These two protein chains interact to form a complex.

Sequence of chain B:
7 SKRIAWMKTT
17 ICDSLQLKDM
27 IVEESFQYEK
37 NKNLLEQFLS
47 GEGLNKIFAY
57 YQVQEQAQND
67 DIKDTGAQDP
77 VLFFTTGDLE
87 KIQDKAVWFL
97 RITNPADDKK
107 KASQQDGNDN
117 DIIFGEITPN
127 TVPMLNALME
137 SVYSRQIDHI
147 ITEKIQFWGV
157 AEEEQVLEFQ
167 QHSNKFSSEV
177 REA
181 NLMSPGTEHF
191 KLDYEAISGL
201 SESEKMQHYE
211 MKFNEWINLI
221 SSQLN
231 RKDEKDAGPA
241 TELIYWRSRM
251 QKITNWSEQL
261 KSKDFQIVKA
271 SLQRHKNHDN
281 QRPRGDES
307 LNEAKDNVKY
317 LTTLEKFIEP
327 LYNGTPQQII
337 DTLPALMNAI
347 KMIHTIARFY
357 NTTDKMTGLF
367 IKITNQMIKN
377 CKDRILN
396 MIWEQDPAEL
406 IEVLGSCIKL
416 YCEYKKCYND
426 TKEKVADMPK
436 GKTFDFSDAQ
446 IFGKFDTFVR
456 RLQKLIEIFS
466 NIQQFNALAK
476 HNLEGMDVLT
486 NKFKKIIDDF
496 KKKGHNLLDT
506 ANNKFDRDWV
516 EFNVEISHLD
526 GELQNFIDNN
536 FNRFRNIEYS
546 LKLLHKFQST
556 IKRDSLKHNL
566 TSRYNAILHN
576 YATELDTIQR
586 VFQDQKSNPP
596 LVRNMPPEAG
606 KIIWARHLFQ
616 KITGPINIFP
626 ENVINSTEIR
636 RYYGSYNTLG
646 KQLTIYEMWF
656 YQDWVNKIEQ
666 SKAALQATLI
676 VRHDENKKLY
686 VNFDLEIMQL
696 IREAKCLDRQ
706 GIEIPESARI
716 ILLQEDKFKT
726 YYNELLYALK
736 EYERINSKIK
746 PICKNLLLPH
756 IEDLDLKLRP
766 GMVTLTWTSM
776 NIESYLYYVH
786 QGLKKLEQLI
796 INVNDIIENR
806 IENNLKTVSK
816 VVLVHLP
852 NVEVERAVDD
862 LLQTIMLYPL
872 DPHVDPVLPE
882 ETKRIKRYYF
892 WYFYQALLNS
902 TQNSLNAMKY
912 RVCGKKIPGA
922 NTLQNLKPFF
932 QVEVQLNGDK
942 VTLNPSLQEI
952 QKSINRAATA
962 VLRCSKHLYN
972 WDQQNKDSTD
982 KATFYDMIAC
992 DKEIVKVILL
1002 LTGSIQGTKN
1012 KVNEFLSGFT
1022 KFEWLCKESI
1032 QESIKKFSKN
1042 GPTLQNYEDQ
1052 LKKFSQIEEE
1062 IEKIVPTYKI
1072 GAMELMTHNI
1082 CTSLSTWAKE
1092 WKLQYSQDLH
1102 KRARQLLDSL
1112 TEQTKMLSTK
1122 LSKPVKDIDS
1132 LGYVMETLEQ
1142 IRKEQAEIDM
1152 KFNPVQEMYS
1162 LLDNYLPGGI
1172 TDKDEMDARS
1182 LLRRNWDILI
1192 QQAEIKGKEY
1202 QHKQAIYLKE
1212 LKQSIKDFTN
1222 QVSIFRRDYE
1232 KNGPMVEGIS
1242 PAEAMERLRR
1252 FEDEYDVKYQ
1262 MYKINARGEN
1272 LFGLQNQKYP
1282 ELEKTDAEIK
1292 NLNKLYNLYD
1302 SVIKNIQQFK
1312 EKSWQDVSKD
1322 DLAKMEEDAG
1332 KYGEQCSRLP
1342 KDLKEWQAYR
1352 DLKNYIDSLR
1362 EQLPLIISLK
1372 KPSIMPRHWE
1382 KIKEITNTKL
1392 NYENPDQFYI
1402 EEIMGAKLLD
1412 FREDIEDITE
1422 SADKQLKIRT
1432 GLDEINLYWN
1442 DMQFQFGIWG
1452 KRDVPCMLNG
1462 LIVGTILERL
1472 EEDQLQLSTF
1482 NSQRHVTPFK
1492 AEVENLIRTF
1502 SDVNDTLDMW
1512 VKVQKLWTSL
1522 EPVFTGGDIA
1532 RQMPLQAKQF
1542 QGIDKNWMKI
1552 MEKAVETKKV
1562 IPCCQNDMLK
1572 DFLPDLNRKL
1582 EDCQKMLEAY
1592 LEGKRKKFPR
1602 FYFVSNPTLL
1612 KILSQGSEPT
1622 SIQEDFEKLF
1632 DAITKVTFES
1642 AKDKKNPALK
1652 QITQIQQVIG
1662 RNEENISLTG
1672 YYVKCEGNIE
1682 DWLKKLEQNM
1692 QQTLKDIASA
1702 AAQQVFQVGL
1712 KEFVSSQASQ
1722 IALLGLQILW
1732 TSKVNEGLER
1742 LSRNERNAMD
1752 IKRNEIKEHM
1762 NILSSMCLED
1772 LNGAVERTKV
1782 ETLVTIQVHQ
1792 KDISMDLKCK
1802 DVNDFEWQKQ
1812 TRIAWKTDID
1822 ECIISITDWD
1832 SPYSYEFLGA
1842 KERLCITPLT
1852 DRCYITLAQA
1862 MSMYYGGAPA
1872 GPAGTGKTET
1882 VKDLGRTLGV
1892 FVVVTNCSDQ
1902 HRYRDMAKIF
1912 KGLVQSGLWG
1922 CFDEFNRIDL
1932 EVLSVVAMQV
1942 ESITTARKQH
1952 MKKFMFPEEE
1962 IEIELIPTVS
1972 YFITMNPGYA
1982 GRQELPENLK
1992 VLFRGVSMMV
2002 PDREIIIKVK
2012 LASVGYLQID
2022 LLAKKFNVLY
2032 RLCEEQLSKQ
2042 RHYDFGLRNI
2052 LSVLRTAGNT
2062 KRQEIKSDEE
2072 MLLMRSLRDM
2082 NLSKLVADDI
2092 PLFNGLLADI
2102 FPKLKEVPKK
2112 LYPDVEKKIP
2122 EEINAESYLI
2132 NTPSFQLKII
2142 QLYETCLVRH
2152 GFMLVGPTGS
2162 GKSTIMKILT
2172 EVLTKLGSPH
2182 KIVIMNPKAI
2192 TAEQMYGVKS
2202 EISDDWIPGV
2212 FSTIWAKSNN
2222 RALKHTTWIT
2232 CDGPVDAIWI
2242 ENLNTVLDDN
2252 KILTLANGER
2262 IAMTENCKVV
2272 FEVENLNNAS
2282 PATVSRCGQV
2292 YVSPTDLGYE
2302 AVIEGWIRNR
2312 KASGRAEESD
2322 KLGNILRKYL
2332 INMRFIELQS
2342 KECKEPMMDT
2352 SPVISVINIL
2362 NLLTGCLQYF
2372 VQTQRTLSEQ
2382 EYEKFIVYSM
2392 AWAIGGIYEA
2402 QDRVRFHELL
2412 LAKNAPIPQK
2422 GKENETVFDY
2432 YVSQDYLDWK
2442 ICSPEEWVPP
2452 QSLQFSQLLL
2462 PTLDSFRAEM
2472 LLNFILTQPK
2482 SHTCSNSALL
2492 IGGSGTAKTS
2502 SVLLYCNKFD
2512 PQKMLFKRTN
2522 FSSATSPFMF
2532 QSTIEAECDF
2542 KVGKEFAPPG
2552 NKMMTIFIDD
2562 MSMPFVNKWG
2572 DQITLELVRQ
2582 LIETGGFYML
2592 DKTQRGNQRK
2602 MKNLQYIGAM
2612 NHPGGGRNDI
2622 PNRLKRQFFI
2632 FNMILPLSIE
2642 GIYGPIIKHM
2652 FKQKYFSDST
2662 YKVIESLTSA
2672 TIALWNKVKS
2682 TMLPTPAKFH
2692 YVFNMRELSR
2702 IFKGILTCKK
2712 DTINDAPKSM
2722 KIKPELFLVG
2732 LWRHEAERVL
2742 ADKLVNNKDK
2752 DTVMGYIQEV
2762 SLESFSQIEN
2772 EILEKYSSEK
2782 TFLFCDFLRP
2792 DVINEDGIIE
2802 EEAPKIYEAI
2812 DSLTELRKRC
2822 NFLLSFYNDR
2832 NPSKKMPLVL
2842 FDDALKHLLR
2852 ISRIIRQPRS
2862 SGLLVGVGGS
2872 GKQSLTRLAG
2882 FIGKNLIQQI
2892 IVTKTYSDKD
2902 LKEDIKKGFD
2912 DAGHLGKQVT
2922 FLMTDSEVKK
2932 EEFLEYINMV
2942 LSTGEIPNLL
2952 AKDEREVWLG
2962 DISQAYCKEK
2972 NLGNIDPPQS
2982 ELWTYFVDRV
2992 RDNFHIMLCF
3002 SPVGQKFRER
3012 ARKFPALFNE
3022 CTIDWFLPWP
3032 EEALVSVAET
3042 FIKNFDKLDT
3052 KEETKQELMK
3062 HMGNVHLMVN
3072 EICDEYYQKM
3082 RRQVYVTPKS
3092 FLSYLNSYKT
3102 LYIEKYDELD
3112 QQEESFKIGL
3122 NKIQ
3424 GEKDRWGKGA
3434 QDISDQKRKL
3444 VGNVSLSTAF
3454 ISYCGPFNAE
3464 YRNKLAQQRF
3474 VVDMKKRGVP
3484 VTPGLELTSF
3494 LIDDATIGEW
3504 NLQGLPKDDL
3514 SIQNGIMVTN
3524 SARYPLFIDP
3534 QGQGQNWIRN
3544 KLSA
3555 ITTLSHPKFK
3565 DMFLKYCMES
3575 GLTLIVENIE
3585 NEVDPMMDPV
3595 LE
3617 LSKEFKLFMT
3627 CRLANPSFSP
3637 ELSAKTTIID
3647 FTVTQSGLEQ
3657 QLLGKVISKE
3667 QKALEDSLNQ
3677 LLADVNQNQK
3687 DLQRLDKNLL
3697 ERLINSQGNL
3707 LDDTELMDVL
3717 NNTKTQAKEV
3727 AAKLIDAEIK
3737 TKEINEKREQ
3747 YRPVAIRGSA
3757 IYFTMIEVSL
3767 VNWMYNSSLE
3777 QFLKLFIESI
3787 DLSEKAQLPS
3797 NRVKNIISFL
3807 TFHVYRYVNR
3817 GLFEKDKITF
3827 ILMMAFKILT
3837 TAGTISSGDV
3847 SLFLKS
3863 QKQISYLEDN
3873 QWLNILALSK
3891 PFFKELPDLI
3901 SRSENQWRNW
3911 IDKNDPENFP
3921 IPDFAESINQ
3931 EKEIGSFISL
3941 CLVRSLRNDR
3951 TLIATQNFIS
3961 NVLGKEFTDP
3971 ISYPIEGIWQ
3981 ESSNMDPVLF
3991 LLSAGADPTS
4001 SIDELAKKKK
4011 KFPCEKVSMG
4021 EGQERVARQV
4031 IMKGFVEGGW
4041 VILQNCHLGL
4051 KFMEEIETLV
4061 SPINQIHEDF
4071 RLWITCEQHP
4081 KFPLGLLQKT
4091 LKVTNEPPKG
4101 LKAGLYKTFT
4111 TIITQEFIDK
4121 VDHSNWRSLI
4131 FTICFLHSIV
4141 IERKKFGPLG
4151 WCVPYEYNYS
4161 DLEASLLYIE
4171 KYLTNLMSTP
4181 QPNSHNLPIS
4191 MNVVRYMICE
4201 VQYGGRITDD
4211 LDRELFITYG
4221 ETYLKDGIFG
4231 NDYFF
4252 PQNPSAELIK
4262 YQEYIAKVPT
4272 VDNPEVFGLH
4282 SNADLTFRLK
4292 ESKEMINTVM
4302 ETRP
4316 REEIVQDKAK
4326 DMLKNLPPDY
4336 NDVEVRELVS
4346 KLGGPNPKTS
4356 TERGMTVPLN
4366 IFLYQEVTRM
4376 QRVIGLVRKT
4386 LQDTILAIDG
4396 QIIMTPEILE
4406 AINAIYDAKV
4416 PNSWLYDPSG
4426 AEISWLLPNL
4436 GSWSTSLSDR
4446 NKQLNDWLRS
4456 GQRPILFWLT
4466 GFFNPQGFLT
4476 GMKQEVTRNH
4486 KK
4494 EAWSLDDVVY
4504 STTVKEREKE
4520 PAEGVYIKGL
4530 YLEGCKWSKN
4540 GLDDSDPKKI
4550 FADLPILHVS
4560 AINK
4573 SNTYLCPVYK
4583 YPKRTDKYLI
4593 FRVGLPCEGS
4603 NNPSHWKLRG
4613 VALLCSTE

Contacts between the two chains:
Residue K1199 in chain B interacts with residue K70 in chain A (closest heavy-atom distance 3.3 Å).

Sequence of chain A:
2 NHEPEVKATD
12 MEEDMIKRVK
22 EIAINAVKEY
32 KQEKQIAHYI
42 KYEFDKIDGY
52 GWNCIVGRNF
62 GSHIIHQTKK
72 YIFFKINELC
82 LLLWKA